Residue-level contacts at the interface:
Residue L50 in chain B contacts residue S20 in chain A (closest heavy-atom distance 0.8 Å).
Residue V61 in chain B contacts residue A91 in chain A (closest heavy-atom distance 0.6 Å).
Residue V51 in chain B contacts residue R22 in chain A (closest heavy-atom distance 2.3 Å).
Residue K57 in chain B interacts with residue E118 in chain A (closest heavy-atom distance 2.1 Å).
Residue E75 in chain B interacts with residue S94 in chain A (closest heavy-atom distance 0.5 Å).
Residue V61 in chain B contacts residue A92 in chain A (closest heavy-atom distance 1.2 Å).
Residue P53 in chain B contacts residue I24 in chain A (closest heavy-atom distance 1.3 Å).
Residue R173 in chain B contacts residue A193 in chain A (closest heavy-atom distance 0.4 Å).
Residue W60 in chain B interacts with residue L90 in chain A (closest heavy-atom distance 0.7 Å).
Residue E74 in chain B interacts with residue F95 in chain A (closest heavy-atom distance 1.6 Å).
Residue T48 in chain B contacts residue I18 in chain A (closest heavy-atom distance 1.0 Å).
Residue V51 in chain B contacts residue I23 in chain A (closest heavy-atom distance 1.3 Å).
Residue E52 in chain B interacts with residue I23 in chain A (closest heavy-atom distance 0.7 Å).
Residue G73 in chain B interacts with residue K93 in chain A (closest heavy-atom distance 2.2 Å).
Residue W60 in chain B interacts with residue K89 in chain A (closest heavy-atom distance 1.6 Å).
Residue V76 in chain B interacts with residue L112 in chain A (closest heavy-atom distance 2.0 Å).
Residue G67 in chain B contacts residue E265 in chain A (closest heavy-atom distance 2.2 Å).
Residue M49 in chain B is in contact with residue I18 in chain A (closest heavy-atom distance 2.2 Å).
Residue T59 in chain B contacts residue A92 in chain A (closest heavy-atom distance 0.5 Å).
Residue K57 in chain B is in contact with residue A119 in chain A (closest heavy-atom distance 0.8 Å).
Residue W60 in chain B interacts with residue H120 in chain A (closest heavy-atom distance 2.4 Å).
Residue V76 in chain B interacts with residue F95 in chain A (closest heavy-atom distance 2.2 Å).
Residue A62 in chain B interacts with residue R280 in chain A (closest heavy-atom distance 1.6 Å).
Residue P53 in chain B contacts residue I23 in chain A (closest heavy-atom distance 1.2 Å).
Residue E74 in chain B interacts with residue Y276 in chain A (closest heavy-atom distance 0.8 Å).
Residue D54 in chain B is in contact with residue R115 in chain A (closest heavy-atom distance 1.2 Å).
Residue S169 in chain B is in contact with residue L197 in chain A (closest heavy-atom distance 0.9 Å).
Residue E201 in chain B interacts with residue W203 in chain A (closest heavy-atom distance 0.7 Å).
Residue E74 in chain B interacts with residue Y275 in chain A (closest heavy-atom distance 2.0 Å).
Residue K57 in chain B interacts with residue L116 in chain A (closest heavy-atom distance 0.9 Å).
Residue V61 in chain B contacts residue K93 in chain A (closest heavy-atom distance 2.0 Å).
Residue W60 in chain B is in contact with residue A91 in chain A (closest heavy-atom distance 0.8 Å).
Residue T68 in chain B is in contact with residue K93 in chain A (closest heavy-atom distance 0.9 Å).
Residue K57 in chain B is in contact with residue R115 in chain A (closest heavy-atom distance 2.4 Å).
Residue E74 in chain B is in contact with residue A274 in chain A (closest heavy-atom distance 1.9 Å).
Residue R173 in chain B contacts residue Y194 in chain A (closest heavy-atom distance 1.6 Å).
Residue R172 in chain B interacts with residue D196 in chain A (closest heavy-atom distance 2.1 Å).
Residue M49 in chain B contacts residue F19 in chain A (closest heavy-atom distance 1.5 Å).
Residue G56 in chain B is in contact with residue L112 in chain A (closest heavy-atom distance 1.8 Å).
Residue T48 in chain B interacts with residue F19 in chain A (closest heavy-atom distance 1.3 Å).
Residue V51 in chain B interacts with residue S20 in chain A (closest heavy-atom distance 1.5 Å).
Residue T72 in chain B is in contact with residue K93 in chain A (closest heavy-atom distance 2.3 Å).
Residue A55 in chain B interacts with residue R115 in chain A (closest heavy-atom distance 0.5 Å).
Residue K57 in chain B contacts residue I117 in chain A (closest heavy-atom distance 2.1 Å).
Residue E202 in chain B contacts residue Q204 in chain A (closest heavy-atom distance 1.8 Å).
Residue S44 in chain B interacts with residue E16 in chain A (closest heavy-atom distance 2.0 Å).
Residue G56 in chain B interacts with residue R115 in chain A (closest heavy-atom distance 2.2 Å).
Residue P53 in chain B interacts with residue R25 in chain A (closest heavy-atom distance 2.0 Å).
Residue M49 in chain B contacts residue S20 in chain A (closest heavy-atom distance 1.5 Å).
Residue K45 in chain B interacts with residue Y15 in chain A (closest heavy-atom distance 0.8 Å).
Residue A63 in chain B is in contact with residue R280 in chain A (closest heavy-atom distance 2.1 Å).
Residue A58 in chain B contacts residue H120 in chain A (closest heavy-atom distance 2.3 Å).
Residue A62 in chain B contacts residue A91 in chain A (closest heavy-atom distance 1.2 Å).
Residue E74 in chain B interacts with residue S94 in chain A (closest heavy-atom distance 0.4 Å).
Residue W203 in chain B contacts residue W203 in chain A (closest heavy-atom distance 2.1 Å).
Residue A58 in chain B is in contact with residue L116 in chain A (closest heavy-atom distance 1.8 Å).
Residue L50 in chain B interacts with residue F19 in chain A (closest heavy-atom distance 2.4 Å).
Residue V76 in chain B is in contact with residue I96 in chain A (closest heavy-atom distance 1.7 Å).
Residue K77 in chain B is in contact with residue L112 in chain A (closest heavy-atom distance 2.3 Å).
Residue W60 in chain B contacts residue A92 in chain A (closest heavy-atom distance 0.9 Å).

Sequence of chain A:
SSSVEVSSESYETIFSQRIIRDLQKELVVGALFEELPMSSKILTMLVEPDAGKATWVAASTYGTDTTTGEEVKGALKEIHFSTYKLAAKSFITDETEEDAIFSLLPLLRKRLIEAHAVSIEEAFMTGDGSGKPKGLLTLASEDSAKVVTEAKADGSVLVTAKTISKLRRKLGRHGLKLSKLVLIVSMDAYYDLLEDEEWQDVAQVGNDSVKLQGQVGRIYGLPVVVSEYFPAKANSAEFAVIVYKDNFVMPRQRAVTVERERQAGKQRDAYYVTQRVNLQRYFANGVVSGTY

Sequence of chain B:
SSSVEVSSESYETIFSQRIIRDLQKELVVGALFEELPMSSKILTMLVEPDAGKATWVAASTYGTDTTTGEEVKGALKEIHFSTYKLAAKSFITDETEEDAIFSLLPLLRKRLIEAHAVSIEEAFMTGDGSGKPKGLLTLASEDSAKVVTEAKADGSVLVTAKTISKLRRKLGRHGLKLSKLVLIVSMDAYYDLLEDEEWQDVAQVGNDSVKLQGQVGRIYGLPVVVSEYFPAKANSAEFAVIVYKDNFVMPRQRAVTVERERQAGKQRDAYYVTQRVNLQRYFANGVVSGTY

The following describes two proteins that form a bound complex.